This data describes a binding interaction between two proteins.

Interface contacts:
Residue W14 in protein 2 contacts residue I139 in protein 1 (closest heavy-atom distance 3.4 Å).
Residue V23 in protein 2 contacts residue I139 in protein 1 (closest heavy-atom distance 2.7 Å).
Residue S164 in protein 2 is in contact with residue S29 in protein 1 (closest heavy-atom distance 3.3 Å).
Residue H159 in protein 2 contacts residue V12 in protein 1 (closest heavy-atom distance 3.4 Å).
Residue A148 in protein 2 contacts residue L20 in protein 1 (closest heavy-atom distance 3.5 Å).
Residue F166 in protein 2 contacts residue I162 in protein 1 (closest heavy-atom distance 3.3 Å).
Residue S11 in protein 2 contacts residue H159 in protein 1 (closest heavy-atom distance 3.5 Å).
Residue S13 in protein 2 is in contact with residue H159 in protein 1 (closest heavy-atom distance 3.4 Å).
Residue V160 in protein 2 is in contact with residue V12 in protein 1 (closest heavy-atom distance 2.9 Å).
Residue I139 in protein 2 is in contact with residue W14 in protein 1 (closest heavy-atom distance 3.4 Å).
Residue T141 in protein 2 interacts with residue S22 in protein 1 (closest heavy-atom distance 3.2 Å).
Residue T141 in protein 2 interacts with residue L20 in protein 1 (closest heavy-atom distance 3.0 Å).
Residue S164 in protein 2 contacts residue Y30 in protein 1 (closest heavy-atom distance 3.2 Å).
Residue W14 in protein 2 contacts residue T141 in protein 1 (closest heavy-atom distance 3.5 Å).
Residue T31 in protein 2 is in contact with residue R165 in protein 1 (closest heavy-atom distance 2.7 Å).
Residue L20 in protein 2 is in contact with residue E144 in protein 1 (closest heavy-atom distance 3.4 Å).
Residue I162 in protein 2 is in contact with residue Q9 in protein 1 (closest heavy-atom distance 3.2 Å).
Residue S10 in protein 2 interacts with residue E161 in protein 1 (closest heavy-atom distance 3.4 Å).
Residue L20 in protein 2 is in contact with residue A148 in protein 1 (closest heavy-atom distance 3.5 Å).
Residue L20 in protein 2 interacts with residue T141 in protein 1 (closest heavy-atom distance 2.8 Å).
Residue P26 in protein 2 interacts with residue L27 in protein 1 (closest heavy-atom distance 3.4 Å).
Residue V23 in protein 2 contacts residue G138 in protein 1 (closest heavy-atom distance 3.2 Å).
Residue H159 in protein 2 is in contact with residue S11 in protein 1 (closest heavy-atom distance 3.0 Å).
Residue W14 in protein 2 interacts with residue A158 in protein 1 (closest heavy-atom distance 2.8 Å).
Residue Y30 in protein 2 contacts residue S164 in protein 1 (closest heavy-atom distance 3.3 Å).
Residue Q9 in protein 2 is in contact with residue I162 in protein 1 (closest heavy-atom distance 3.2 Å).
Residue V160 in protein 2 interacts with residue S11 in protein 1 (closest heavy-atom distance 3.4 Å).
Residue S11 in protein 2 contacts residue V160 in protein 1 (closest heavy-atom distance 3.4 Å).
Residue I139 in protein 2 is in contact with residue S22 in protein 1 (closest heavy-atom distance 3.1 Å).
Residue S13 in protein 2 is in contact with residue A158 in protein 1 (closest heavy-atom distance 3.4 Å).
Residue V12 in protein 2 is in contact with residue V160 in protein 1 (closest heavy-atom distance 3.0 Å).
Residue I162 in protein 2 is in contact with residue S10 in protein 1 (closest heavy-atom distance 2.7 Å).
Residue Y140 in protein 2 is in contact with residue S22 in protein 1 (closest heavy-atom distance 3.4 Å).
Residue A25 in protein 2 interacts with residue Y30 in protein 1 (closest heavy-atom distance 2.8 Å).
Residue F166 in protein 2 interacts with residue R133 in protein 1 (closest heavy-atom distance 3.0 Å).
Residue L27 in protein 2 is in contact with residue P26 in protein 1 (closest heavy-atom distance 3.5 Å).
Residue S22 in protein 2 contacts residue I139 in protein 1 (closest heavy-atom distance 3.1 Å).
Residue S164 in protein 2 is in contact with residue T31 in protein 1 (closest heavy-atom distance 3.2 Å).
Residue A158 in protein 2 is in contact with residue W14 in protein 1 (closest heavy-atom distance 2.8 Å).
Residue G138 in protein 2 interacts with residue V23 in protein 1 (closest heavy-atom distance 3.0 Å).
Residue T31 in protein 2 contacts residue S164 in protein 1 (closest heavy-atom distance 2.7 Å).
Residue Q9 in protein 2 is in contact with residue E161 in protein 1 (closest heavy-atom distance 3.1 Å).
Residue S10 in protein 2 interacts with residue I162 in protein 1 (closest heavy-atom distance 2.8 Å).
Residue R165 in protein 2 is in contact with residue T31 in protein 1 (closest heavy-atom distance 3.3 Å).
Residue S11 in protein 2 contacts residue E161 in protein 1 (closest heavy-atom distance 3.0 Å).
Residue I139 in protein 2 contacts residue V23 in protein 1 (closest heavy-atom distance 2.7 Å).
Residue N157 in protein 2 interacts with residue W14 in protein 1 (closest heavy-atom distance 3.2 Å).
Residue L27 in protein 2 is in contact with residue L27 in protein 1 (closest heavy-atom distance 2.9 Å).
Residue L156 in protein 2 is in contact with residue P15 in protein 1 (closest heavy-atom distance 3.5 Å).
Residue S22 in protein 2 interacts with residue Y140 in protein 1 (closest heavy-atom distance 3.3 Å).
Residue Y30 in protein 2 contacts residue A25 in protein 1 (closest heavy-atom distance 2.6 Å).
Residue F166 in protein 2 interacts with residue T31 in protein 1 (closest heavy-atom distance 3.5 Å).
Residue F166 in protein 2 interacts with residue N163 in protein 1 (closest heavy-atom distance 2.9 Å).
Residue E144 in protein 2 interacts with residue L20 in protein 1 (closest heavy-atom distance 3.3 Å).
Residue G18 in protein 2 contacts residue A148 in protein 1 (closest heavy-atom distance 3.4 Å).
Residue A158 in protein 2 is in contact with residue S13 in protein 1 (closest heavy-atom distance 3.3 Å).
Residue S22 in protein 2 interacts with residue T141 in protein 1 (closest heavy-atom distance 3.0 Å).
Residue A148 in protein 2 interacts with residue G18 in protein 1 (closest heavy-atom distance 3.5 Å).
Residue W14 in protein 2 interacts with residue N157 in protein 1 (closest heavy-atom distance 3.3 Å).
Residue L152 in protein 2 interacts with residue P15 in protein 1 (closest heavy-atom distance 3.4 Å).

Sequence of protein 2:
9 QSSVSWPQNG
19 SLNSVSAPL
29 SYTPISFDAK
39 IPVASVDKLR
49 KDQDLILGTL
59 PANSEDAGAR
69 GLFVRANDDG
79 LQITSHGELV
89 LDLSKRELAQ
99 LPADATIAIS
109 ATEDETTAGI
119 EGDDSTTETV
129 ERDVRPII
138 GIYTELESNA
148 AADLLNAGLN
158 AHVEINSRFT

Sequence of protein 1:
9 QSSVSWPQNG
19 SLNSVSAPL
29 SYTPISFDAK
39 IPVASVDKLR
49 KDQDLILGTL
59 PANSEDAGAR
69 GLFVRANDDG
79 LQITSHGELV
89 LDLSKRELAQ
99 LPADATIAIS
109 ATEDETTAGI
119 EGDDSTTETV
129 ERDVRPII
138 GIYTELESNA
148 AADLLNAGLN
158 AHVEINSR